This data describes a binding interaction between two proteins.

Sequence of chain A:
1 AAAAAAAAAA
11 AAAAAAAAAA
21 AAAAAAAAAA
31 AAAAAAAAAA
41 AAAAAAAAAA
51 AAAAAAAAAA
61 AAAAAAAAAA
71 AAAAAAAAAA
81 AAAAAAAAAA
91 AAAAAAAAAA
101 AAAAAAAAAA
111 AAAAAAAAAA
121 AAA

Sequence of chain B:
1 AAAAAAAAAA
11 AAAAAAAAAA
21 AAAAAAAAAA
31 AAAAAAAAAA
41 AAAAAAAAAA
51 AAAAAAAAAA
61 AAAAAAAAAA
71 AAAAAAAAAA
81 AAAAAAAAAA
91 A

Contacts between the two chains:
Residue A31 in chain A is in contact with residue A89 in chain B (closest heavy-atom distance 4.3 Å).
Residue A27 in chain A interacts with residue A89 in chain B (closest heavy-atom distance 4.1 Å).